Sequence of the first protein:
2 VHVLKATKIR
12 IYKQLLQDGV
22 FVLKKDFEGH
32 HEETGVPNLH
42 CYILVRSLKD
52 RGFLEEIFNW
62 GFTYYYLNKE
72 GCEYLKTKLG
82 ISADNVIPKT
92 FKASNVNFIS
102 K

Sequence of the second protein:
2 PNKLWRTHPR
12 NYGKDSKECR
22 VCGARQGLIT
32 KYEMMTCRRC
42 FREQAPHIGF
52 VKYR

Residue-level contacts at the interface:
Residue W61 in the first protein is in contact with residue Q45 in the second protein (closest heavy-atom distance 3.6 Å).
Residue F28 in the first protein contacts residue W6 in the second protein (closest heavy-atom distance 4.0 Å).
Residue G62 in the first protein contacts residue R21 in the second protein (closest heavy-atom distance 3.9 Å).
Residue G62 in the first protein is in contact with residue V22 in the second protein (closest heavy-atom distance 4.4 Å).
Residue K26 in the first protein interacts with residue E19 in the second protein (closest heavy-atom distance 2.9 Å).
Residue W61 in the first protein contacts residue V22 in the second protein (closest heavy-atom distance 3.4 Å).
Residue K26 in the first protein is in contact with residue G24 in the second protein (closest heavy-atom distance 4.4 Å).
Residue E29 in the first protein is in contact with residue R7 in the second protein (closest heavy-atom distance 2.3 Å).
Residue D27 in the first protein is in contact with residue E19 in the second protein (closest heavy-atom distance 4.6 Å).
Residue W61 in the first protein interacts with residue R21 in the second protein (closest heavy-atom distance 3.4 Å).
Residue E29 in the first protein interacts with residue W6 in the second protein (closest heavy-atom distance 3.5 Å).

The following describes two proteins that form a bound complex.